Sequence of the second protein:
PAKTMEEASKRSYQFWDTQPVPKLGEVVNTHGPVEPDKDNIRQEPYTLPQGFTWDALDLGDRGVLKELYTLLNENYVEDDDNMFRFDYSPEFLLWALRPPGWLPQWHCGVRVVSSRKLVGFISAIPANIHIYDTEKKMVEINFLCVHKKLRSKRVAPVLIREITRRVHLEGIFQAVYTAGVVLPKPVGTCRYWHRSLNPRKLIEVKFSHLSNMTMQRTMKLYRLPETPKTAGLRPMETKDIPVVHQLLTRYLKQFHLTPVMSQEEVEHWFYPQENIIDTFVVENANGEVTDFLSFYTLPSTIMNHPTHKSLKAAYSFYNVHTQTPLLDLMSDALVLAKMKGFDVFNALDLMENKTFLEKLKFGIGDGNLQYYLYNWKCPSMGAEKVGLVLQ

This data describes a binding interaction between two proteins.

Sequence of the first protein:
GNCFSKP

Contacts between the two chains:
Residue F96 in the second protein contacts residue N3 in the first protein (closest heavy-atom distance 4.3 Å).
Residue Y326 in the second protein interacts with residue G2 in the first protein (closest heavy-atom distance 4.6 Å).
Residue Y307 in the second protein interacts with residue G2 in the first protein (closest heavy-atom distance 2.8 Å).
Residue Q402 in the second protein contacts residue G2 in the first protein (closest heavy-atom distance 3.8 Å).
Residue F217 in the second protein contacts residue K7 in the first protein (closest heavy-atom distance 3.4 Å).
Residue G378 in the second protein contacts residue C4 in the first protein (closest heavy-atom distance 4.7 Å).
Residue Y202 in the second protein interacts with residue C4 in the first protein (closest heavy-atom distance 3.3 Å).
Residue T188 in the second protein contacts residue N3 in the first protein (closest heavy-atom distance 2.6 Å).
Residue N152 in the second protein is in contact with residue N3 in the first protein (closest heavy-atom distance 3.6 Å).
Residue D90 in the second protein interacts with residue K7 in the first protein (closest heavy-atom distance 3.0 Å).
Residue L380 in the second protein interacts with residue N3 in the first protein (closest heavy-atom distance 3.9 Å).
Residue H204 in the second protein is in contact with residue P8 in the first protein (closest heavy-atom distance 3.5 Å).
Residue G374 in the second protein is in contact with residue P8 in the first protein (closest heavy-atom distance 4.8 Å).
Residue I375 in the second protein contacts residue P8 in the first protein (closest heavy-atom distance 3.9 Å).
Residue G378 in the second protein contacts residue S6 in the first protein (closest heavy-atom distance 4.6 Å).
Residue G376 in the second protein interacts with residue P8 in the first protein (closest heavy-atom distance 4.3 Å).
Residue M93 in the second protein interacts with residue K7 in the first protein (closest heavy-atom distance 4.9 Å).
Residue V87 in the second protein interacts with residue N3 in the first protein (closest heavy-atom distance 4.2 Å).
Residue G376 in the second protein interacts with residue K7 in the first protein (closest heavy-atom distance 3.6 Å).
Residue L380 in the second protein interacts with residue C4 in the first protein (closest heavy-atom distance 3.6 Å).
Residue F96 in the second protein interacts with residue C4 in the first protein (closest heavy-atom distance 3.6 Å).
Residue D89 in the second protein interacts with residue F5 in the first protein (closest heavy-atom distance 3.2 Å).
Residue D377 in the second protein is in contact with residue K7 in the first protein (closest heavy-atom distance 3.2 Å).
Residue G376 in the second protein is in contact with residue S6 in the first protein (closest heavy-atom distance 3.2 Å).
Residue S218 in the second protein contacts residue P8 in the first protein (closest heavy-atom distance 4.8 Å).
Residue H204 in the second protein contacts residue K7 in the first protein (closest heavy-atom distance 3.1 Å).
Residue F217 in the second protein interacts with residue F5 in the first protein (closest heavy-atom distance 4.5 Å).
Residue F217 in the second protein contacts residue P8 in the first protein (closest heavy-atom distance 3.4 Å).
Residue D377 in the second protein interacts with residue P8 in the first protein (closest heavy-atom distance 3.8 Å).
Residue A189 in the second protein is in contact with residue N3 in the first protein (closest heavy-atom distance 3.2 Å).
Residue L380 in the second protein interacts with residue G2 in the first protein (closest heavy-atom distance 4.7 Å).
Residue F94 in the second protein contacts residue K7 in the first protein (closest heavy-atom distance 3.6 Å).
Residue I151 in the second protein interacts with residue N3 in the first protein (closest heavy-atom distance 4.9 Å).
Residue F96 in the second protein is in contact with residue G2 in the first protein (closest heavy-atom distance 3.9 Å).
Residue D91 in the second protein is in contact with residue K7 in the first protein (closest heavy-atom distance 3.5 Å).
Residue G190 in the second protein is in contact with residue N3 in the first protein (closest heavy-atom distance 3.9 Å).
Residue S311 in the second protein is in contact with residue F5 in the first protein (closest heavy-atom distance 2.8 Å).
Residue G190 in the second protein contacts residue C4 in the first protein (closest heavy-atom distance 4.1 Å).
Residue R95 in the second protein is in contact with residue F5 in the first protein (closest heavy-atom distance 4.0 Å).
Residue Q402 in the second protein interacts with residue N3 in the first protein (closest heavy-atom distance 4.1 Å).
Residue D377 in the second protein is in contact with residue S6 in the first protein (closest heavy-atom distance 2.9 Å).
Residue V87 in the second protein is in contact with residue C4 in the first protein (closest heavy-atom distance 4.2 Å).
Residue F217 in the second protein is in contact with residue S6 in the first protein (closest heavy-atom distance 4.2 Å).
Residue F94 in the second protein is in contact with residue F5 in the first protein (closest heavy-atom distance 3.3 Å).
Residue D89 in the second protein contacts residue S6 in the first protein (closest heavy-atom distance 4.9 Å).
Residue F96 in the second protein interacts with residue F5 in the first protein (closest heavy-atom distance 3.5 Å).
Residue Y202 in the second protein interacts with residue G2 in the first protein (closest heavy-atom distance 2.9 Å).
Residue K216 in the second protein interacts with residue K7 in the first protein (closest heavy-atom distance 4.8 Å).
Residue I375 in the second protein is in contact with residue K7 in the first protein (closest heavy-atom distance 4.8 Å).
Residue D89 in the second protein interacts with residue K7 in the first protein (closest heavy-atom distance 3.2 Å).
Residue T188 in the second protein is in contact with residue G2 in the first protein (closest heavy-atom distance 4.9 Å).
Residue Y202 in the second protein interacts with residue S6 in the first protein (closest heavy-atom distance 3.6 Å).
Residue D90 in the second protein contacts residue F5 in the first protein (closest heavy-atom distance 4.0 Å).
Residue N379 in the second protein is in contact with residue C4 in the first protein (closest heavy-atom distance 3.5 Å).
Residue H204 in the second protein interacts with residue S6 in the first protein (closest heavy-atom distance 3.0 Å).
Residue Y86 in the second protein is in contact with residue N3 in the first protein (closest heavy-atom distance 3.6 Å).
Residue E88 in the second protein interacts with residue F5 in the first protein (closest heavy-atom distance 3.8 Å).
Residue L401 in the second protein interacts with residue G2 in the first protein (closest heavy-atom distance 3.6 Å).
Residue V87 in the second protein is in contact with residue F5 in the first protein (closest heavy-atom distance 3.8 Å).
Residue Y202 in the second protein is in contact with residue N3 in the first protein (closest heavy-atom distance 4.9 Å).